Sequence of protein 2:
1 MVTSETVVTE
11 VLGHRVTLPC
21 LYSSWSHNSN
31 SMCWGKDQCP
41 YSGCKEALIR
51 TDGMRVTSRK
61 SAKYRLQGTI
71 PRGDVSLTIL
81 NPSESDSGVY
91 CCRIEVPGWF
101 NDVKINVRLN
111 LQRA

Sequence of protein 1:
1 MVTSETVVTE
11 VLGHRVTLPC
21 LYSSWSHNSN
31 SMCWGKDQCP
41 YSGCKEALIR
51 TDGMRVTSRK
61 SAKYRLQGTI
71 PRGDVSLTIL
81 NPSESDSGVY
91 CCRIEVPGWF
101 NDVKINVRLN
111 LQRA

The following describes two proteins that form a bound complex.

Contacts between the two chains:
Residue W99 in protein 1 interacts with residue M1 in protein 2 (closest heavy-atom distance 2.8 Å).
Residue M1 in protein 1 is in contact with residue W99 in protein 2 (closest heavy-atom distance 2.8 Å).
Residue V2 in protein 1 interacts with residue N101 in protein 2 (closest heavy-atom distance 3.9 Å).
Residue N101 in protein 1 interacts with residue V2 in protein 2 (closest heavy-atom distance 3.7 Å).
Residue F100 in protein 1 interacts with residue M1 in protein 2 (closest heavy-atom distance 3.6 Å).
Residue M1 in protein 1 interacts with residue F100 in protein 2 (closest heavy-atom distance 3.6 Å).
Residue N101 in protein 1 interacts with residue M1 in protein 2 (closest heavy-atom distance 3.0 Å).
Residue M1 in protein 1 interacts with residue N101 in protein 2 (closest heavy-atom distance 2.9 Å).